This data describes a binding interaction between two proteins.

Interface contacts:
Residue L101 in the second protein contacts residue R84 in the first protein (closest heavy-atom distance 3.6 Å).
Residue L46 in the second protein interacts with residue Q59 in the first protein (closest heavy-atom distance 4.7 Å).
Residue L13 in the second protein is in contact with residue G63 in the first protein (closest heavy-atom distance 4.6 Å).
Residue T44 in the second protein interacts with residue I54 in the first protein (closest heavy-atom distance 3.4 Å).
Residue S104 in the second protein interacts with residue R82 in the first protein (closest heavy-atom distance 4.1 Å).
Residue F151 in the second protein contacts residue G85 in the first protein (closest heavy-atom distance 3.7 Å).
Residue P127 in the second protein is in contact with residue T19 in the first protein (closest heavy-atom distance 4.4 Å).
Residue T105 in the second protein is in contact with residue L83 in the first protein (closest heavy-atom distance 3.0 Å).
Residue T105 in the second protein contacts residue L81 in the first protein (closest heavy-atom distance 3.7 Å).
Residue R125 in the second protein contacts residue G45 in the first protein (closest heavy-atom distance 2.3 Å).
Residue R125 in the second protein interacts with residue Q50 in the first protein (closest heavy-atom distance 4.5 Å).
Residue L103 in the second protein contacts residue L83 in the first protein (closest heavy-atom distance 4.1 Å).
Residue G126 in the second protein contacts residue T19 in the first protein (closest heavy-atom distance 4.6 Å).
Residue E106 in the second protein contacts residue R82 in the first protein (closest heavy-atom distance 3.1 Å).
Residue T42 in the second protein contacts residue L18 in the first protein (closest heavy-atom distance 4.0 Å).
Residue F130 in the second protein is in contact with residue L18 in the first protein (closest heavy-atom distance 4.2 Å).
Residue S149 in the second protein contacts residue G85 in the first protein (closest heavy-atom distance 3.0 Å).
Residue E97 in the second protein is in contact with residue R82 in the first protein (closest heavy-atom distance 3.1 Å).
Residue L103 in the second protein is in contact with residue R84 in the first protein (closest heavy-atom distance 3.1 Å).
Residue L13 in the second protein contacts residue E61 in the first protein (closest heavy-atom distance 4.6 Å).
Residue S104 in the second protein interacts with residue L83 in the first protein (closest heavy-atom distance 3.4 Å).
Residue H143 in the second protein interacts with residue L83 in the first protein (closest heavy-atom distance 3.3 Å).
Residue L62 in the second protein contacts residue G85 in the first protein (closest heavy-atom distance 4.7 Å).
Residue I128 in the second protein contacts residue L18 in the first protein (closest heavy-atom distance 3.6 Å).
Residue C64 in the second protein contacts residue G85 in the first protein (closest heavy-atom distance 3.6 Å).
Residue N41 in the second protein contacts residue G57 in the first protein (closest heavy-atom distance 4.4 Å).
Residue P127 in the second protein is in contact with residue L18 in the first protein (closest heavy-atom distance 4.6 Å).
Residue S123 in the second protein is in contact with residue L83 in the first protein (closest heavy-atom distance 4.2 Å).
Residue T42 in the second protein contacts residue V80 in the first protein (closest heavy-atom distance 4.3 Å).
Residue N41 in the second protein contacts residue V80 in the first protein (closest heavy-atom distance 3.2 Å).
Residue T105 in the second protein contacts residue R82 in the first protein (closest heavy-atom distance 4.1 Å).
Residue S104 in the second protein is in contact with residue G85 in the first protein (closest heavy-atom distance 4.9 Å).
Residue L101 in the second protein is in contact with residue G85 in the first protein (closest heavy-atom distance 3.2 Å).
Residue T44 in the second protein is in contact with residue Q59 in the first protein (closest heavy-atom distance 3.5 Å).
Residue E40 in the second protein contacts residue V80 in the first protein (closest heavy-atom distance 4.6 Å).
Residue N41 in the second protein interacts with residue H78 in the first protein (closest heavy-atom distance 3.4 Å).
Residue E31 in the second protein interacts with residue G57 in the first protein (closest heavy-atom distance 4.1 Å).
Residue N41 in the second protein interacts with residue I54 in the first protein (closest heavy-atom distance 3.6 Å).
Residue R125 in the second protein is in contact with residue I46 in the first protein (closest heavy-atom distance 3.4 Å).
Residue R125 in the second protein contacts residue E44 in the first protein (closest heavy-atom distance 4.0 Å).
Residue S104 in the second protein interacts with residue R84 in the first protein (closest heavy-atom distance 4.0 Å).
Residue F45 in the second protein is in contact with residue Q59 in the first protein (closest heavy-atom distance 3.9 Å).
Residue T44 in the second protein contacts residue V80 in the first protein (closest heavy-atom distance 5.0 Å).
Residue H143 in the second protein contacts residue Q50 in the first protein (closest heavy-atom distance 4.3 Å).
Residue I128 in the second protein contacts residue L81 in the first protein (closest heavy-atom distance 4.5 Å).
Residue I128 in the second protein contacts residue L83 in the first protein (closest heavy-atom distance 4.2 Å).
Residue F151 in the second protein is in contact with residue R84 in the first protein (closest heavy-atom distance 2.9 Å).
Residue R125 in the second protein contacts residue T19 in the first protein (closest heavy-atom distance 3.8 Å).
Residue H143 in the second protein is in contact with residue R84 in the first protein (closest heavy-atom distance 3.9 Å).
Residue T44 in the second protein contacts residue G57 in the first protein (closest heavy-atom distance 3.5 Å).
Residue F130 in the second protein is in contact with residue L81 in the first protein (closest heavy-atom distance 3.8 Å).
Residue E97 in the second protein contacts residue R84 in the first protein (closest heavy-atom distance 2.7 Å).
Residue F151 in the second protein contacts residue L83 in the first protein (closest heavy-atom distance 4.2 Å).
Residue V121 in the second protein contacts residue L83 in the first protein (closest heavy-atom distance 4.3 Å).
Residue S149 in the second protein contacts residue R84 in the first protein (closest heavy-atom distance 2.7 Å).
Residue E40 in the second protein is in contact with residue L18 in the first protein (closest heavy-atom distance 4.7 Å).
Residue L103 in the second protein contacts residue G85 in the first protein (closest heavy-atom distance 2.6 Å).
Residue R125 in the second protein contacts residue P47 in the first protein (closest heavy-atom distance 4.1 Å).
Residue E40 in the second protein is in contact with residue H78 in the first protein (closest heavy-atom distance 4.2 Å).
Residue G102 in the second protein interacts with residue G85 in the first protein (closest heavy-atom distance 3.1 Å).

Sequence of the second protein:
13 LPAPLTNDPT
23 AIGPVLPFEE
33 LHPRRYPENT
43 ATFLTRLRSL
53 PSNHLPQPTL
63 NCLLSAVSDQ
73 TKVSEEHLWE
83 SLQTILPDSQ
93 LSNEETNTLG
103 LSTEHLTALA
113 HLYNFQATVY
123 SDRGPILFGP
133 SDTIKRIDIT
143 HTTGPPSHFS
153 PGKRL

Sequence of the first protein:
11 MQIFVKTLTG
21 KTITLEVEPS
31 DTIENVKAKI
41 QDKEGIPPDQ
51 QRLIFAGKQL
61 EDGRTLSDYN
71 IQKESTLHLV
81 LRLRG